Residue-level contacts at the interface:
Residue T108 in chain B is in contact with residue G12 in chain A (closest heavy-atom distance 3.8 Å).
Residue Y131 in chain B interacts with residue F11 in chain A (closest heavy-atom distance 4.2 Å).
Residue K71 in chain B is in contact with residue T10 in chain A (closest heavy-atom distance 2.9 Å).
Residue S110 in chain B contacts residue A13 in chain A (closest heavy-atom distance 4.9 Å).
Residue N58 in chain B is in contact with residue F11 in chain A (closest heavy-atom distance 2.8 Å).
Residue N54 in chain B contacts residue F11 in chain A (closest heavy-atom distance 3.4 Å).
Residue N58 in chain B is in contact with residue V8 in chain A (closest heavy-atom distance 4.6 Å).
Residue N54 in chain B interacts with residue G12 in chain A (closest heavy-atom distance 3.3 Å).
Residue K71 in chain B is in contact with residue F11 in chain A (closest heavy-atom distance 3.7 Å).
Residue N54 in chain B interacts with residue A13 in chain A (closest heavy-atom distance 4.9 Å).
Residue N58 in chain B is in contact with residue F9 in chain A (closest heavy-atom distance 3.5 Å).
Residue N58 in chain B contacts residue G12 in chain A (closest heavy-atom distance 4.8 Å).
Residue G107 in chain B interacts with residue A13 in chain A (closest heavy-atom distance 3.4 Å).
Residue Q64 in chain B contacts residue T10 in chain A (closest heavy-atom distance 4.2 Å).
Residue I74 in chain B is in contact with residue F11 in chain A (closest heavy-atom distance 4.0 Å).
Residue T108 in chain B interacts with residue A13 in chain A (closest heavy-atom distance 3.4 Å).
Residue Q68 in chain B is in contact with residue T10 in chain A (closest heavy-atom distance 3.9 Å).
Residue A106 in chain B interacts with residue G12 in chain A (closest heavy-atom distance 4.3 Å).
Residue M67 in chain B is in contact with residue T10 in chain A (closest heavy-atom distance 4.6 Å).
Residue L70 in chain B contacts residue F11 in chain A (closest heavy-atom distance 4.3 Å).
Residue G107 in chain B contacts residue G12 in chain A (closest heavy-atom distance 3.5 Å).
Residue M67 in chain B contacts residue F11 in chain A (closest heavy-atom distance 3.4 Å).
Residue L57 in chain B is in contact with residue F11 in chain A (closest heavy-atom distance 3.4 Å).
Residue N58 in chain B contacts residue T10 in chain A (closest heavy-atom distance 3.0 Å).

The following describes two proteins that form a bound complex.

Sequence of chain B:
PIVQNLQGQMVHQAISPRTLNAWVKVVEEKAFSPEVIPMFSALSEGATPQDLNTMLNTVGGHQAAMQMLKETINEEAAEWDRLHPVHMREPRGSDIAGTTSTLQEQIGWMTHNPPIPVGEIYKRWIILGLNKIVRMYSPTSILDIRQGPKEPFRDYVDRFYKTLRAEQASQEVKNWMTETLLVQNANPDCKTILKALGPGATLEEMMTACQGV

Sequence of chain A:
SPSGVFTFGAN